Interface contacts:
Residue E348 in chain B interacts with residue S47 in chain A (closest heavy-atom distance 2.6 Å).
Residue M273 in chain B contacts residue V42 in chain A (closest heavy-atom distance 4.0 Å).
Residue G212 in chain B contacts residue F30 in chain A (closest heavy-atom distance 4.2 Å).
Residue H318 in chain B contacts residue T48 in chain A (closest heavy-atom distance 3.6 Å).
Residue M273 in chain B interacts with residue F24 in chain A (closest heavy-atom distance 4.0 Å).
Residue M314 in chain B interacts with residue A43 in chain A (closest heavy-atom distance 3.8 Å).
Residue I269 in chain B interacts with residue I35 in chain A (closest heavy-atom distance 4.1 Å).
Residue G212 in chain B is in contact with residue A29 in chain A (closest heavy-atom distance 3.5 Å).
Residue M273 in chain B is in contact with residue V38 in chain A (closest heavy-atom distance 4.0 Å).
Residue R110 in chain B contacts residue F30 in chain A (closest heavy-atom distance 3.3 Å).
Residue E223 in chain B interacts with residue A21 in chain A (closest heavy-atom distance 3.7 Å).
Residue G219 in chain B contacts residue F24 in chain A (closest heavy-atom distance 3.5 Å).
Residue I277 in chain B interacts with residue L20 in chain A (closest heavy-atom distance 4.1 Å).
Residue P141 in chain B contacts residue A29 in chain A (closest heavy-atom distance 3.9 Å).
Residue Q317 in chain B interacts with residue T48 in chain A (closest heavy-atom distance 4.1 Å).
Residue A222 in chain B interacts with residue F24 in chain A (closest heavy-atom distance 3.9 Å).
Residue Y142 in chain B is in contact with residue F30 in chain A (closest heavy-atom distance 3.8 Å).
Residue E348 in chain B contacts residue K49 in chain A (closest heavy-atom distance 4.0 Å).
Residue V310 in chain B contacts residue F39 in chain A (closest heavy-atom distance 3.1 Å).
Residue M273 in chain B interacts with residue F39 in chain A (closest heavy-atom distance 3.6 Å).
Residue G282 in chain B contacts residue A12 in chain A (closest heavy-atom distance 3.9 Å).
Residue M314 in chain B interacts with residue F46 in chain A (closest heavy-atom distance 3.6 Å).
Residue Q350 in chain B interacts with residue T48 in chain A (closest heavy-atom distance 2.8 Å).
Residue N226 in chain B is in contact with residue F46 in chain A (closest heavy-atom distance 4.0 Å).
Residue D230 in chain B interacts with residue V15 in chain A (closest heavy-atom distance 4.2 Å).
Residue A280 in chain B interacts with residue V13 in chain A (closest heavy-atom distance 3.3 Å).
Residue P307 in chain B is in contact with residue F39 in chain A (closest heavy-atom distance 3.3 Å).
Residue I269 in chain B is in contact with residue F39 in chain A (closest heavy-atom distance 3.8 Å).
Residue P307 in chain B contacts residue Y40 in chain A (closest heavy-atom distance 3.4 Å).
Residue R179 in chain B interacts with residue N25 in chain A (closest heavy-atom distance 3.5 Å).
Residue T144 in chain B is in contact with residue P28 in chain A (closest heavy-atom distance 3.9 Å).
Residue Y272 in chain B is in contact with residue F39 in chain A (closest heavy-atom distance 3.5 Å).
Residue K281 in chain B is in contact with residue A12 in chain A (closest heavy-atom distance 4.2 Å).
Residue P307 in chain B interacts with residue E36 in chain A (closest heavy-atom distance 3.8 Å).
Residue R179 in chain B interacts with residue F24 in chain A (closest heavy-atom distance 3.2 Å).
Residue H349 in chain B interacts with residue A43 in chain A (closest heavy-atom distance 3.1 Å).
Residue I145 in chain B is in contact with residue F30 in chain A (closest heavy-atom distance 3.8 Å).
Residue N226 in chain B interacts with residue P17 in chain A (closest heavy-atom distance 4.2 Å).
Residue H349 in chain B interacts with residue S47 in chain A (closest heavy-atom distance 3.4 Å).
Residue H349 in chain B interacts with residue S44 in chain A (closest heavy-atom distance 3.9 Å).
Residue N226 in chain B interacts with residue L20 in chain A (closest heavy-atom distance 3.4 Å).
Residue A222 in chain B is in contact with residue L20 in chain A (closest heavy-atom distance 4.0 Å).
Residue I277 in chain B interacts with residue V42 in chain A (closest heavy-atom distance 3.6 Å).
Residue A280 in chain B is in contact with residue A12 in chain A (closest heavy-atom distance 3.5 Å).
Residue A280 in chain B is in contact with residue F46 in chain A (closest heavy-atom distance 3.7 Å).
Residue K281 in chain B contacts residue V15 in chain A (closest heavy-atom distance 3.2 Å).
Residue S215 in chain B interacts with residue A29 in chain A (closest heavy-atom distance 4.0 Å).
Residue D303 in chain B is in contact with residue E36 in chain A (closest heavy-atom distance 4.0 Å).
Residue K281 in chain B is in contact with residue V13 in chain A (closest heavy-atom distance 3.1 Å).
Residue A270 in chain B is in contact with residue I35 in chain A (closest heavy-atom distance 3.9 Å).
Residue H318 in chain B interacts with residue A12 in chain A (closest heavy-atom distance 3.5 Å).
Residue R306 in chain B interacts with residue Y40 in chain A (closest heavy-atom distance 3.3 Å).
Residue K281 in chain B interacts with residue F46 in chain A (closest heavy-atom distance 3.6 Å).
Residue G266 in chain B is in contact with residue I35 in chain A (closest heavy-atom distance 3.8 Å).
Residue E223 in chain B interacts with residue L20 in chain A (closest heavy-atom distance 4.0 Å).
Residue I277 in chain B contacts residue F46 in chain A (closest heavy-atom distance 3.5 Å).
Residue E348 in chain B interacts with residue S44 in chain A (closest heavy-atom distance 2.5 Å).
Residue D230 in chain B interacts with residue P17 in chain A (closest heavy-atom distance 3.3 Å).
Residue F216 in chain B contacts residue A29 in chain A (closest heavy-atom distance 3.7 Å).
Residue E223 in chain B interacts with residue F24 in chain A (closest heavy-atom distance 3.8 Å).

Sequence of chain A:
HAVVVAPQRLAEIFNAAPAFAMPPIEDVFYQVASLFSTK

The following describes two proteins that form a bound complex.

Sequence of chain B:
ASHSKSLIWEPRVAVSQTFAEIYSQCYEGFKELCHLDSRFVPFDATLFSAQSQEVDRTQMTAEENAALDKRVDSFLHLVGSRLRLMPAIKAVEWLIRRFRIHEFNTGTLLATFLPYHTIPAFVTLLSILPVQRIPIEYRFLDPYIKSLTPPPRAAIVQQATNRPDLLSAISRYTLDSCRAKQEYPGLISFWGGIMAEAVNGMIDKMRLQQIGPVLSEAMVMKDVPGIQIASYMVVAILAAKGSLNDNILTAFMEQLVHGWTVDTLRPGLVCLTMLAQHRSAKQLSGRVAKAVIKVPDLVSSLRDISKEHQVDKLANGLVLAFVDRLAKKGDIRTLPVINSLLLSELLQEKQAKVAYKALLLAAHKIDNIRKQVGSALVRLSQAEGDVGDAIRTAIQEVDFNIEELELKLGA